Sequence of the second protein:
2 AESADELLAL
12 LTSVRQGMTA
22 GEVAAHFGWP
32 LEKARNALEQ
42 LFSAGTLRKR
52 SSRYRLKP

Sequence of the first protein:
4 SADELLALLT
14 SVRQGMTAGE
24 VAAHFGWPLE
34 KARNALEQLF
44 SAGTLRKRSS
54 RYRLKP

The following describes two proteins that form a bound complex.

Interface contacts:
Residue R54 in the second protein contacts residue M19 in the first protein (closest heavy-atom distance 3.4 Å).
Residue R54 in the second protein contacts residue Q17 in the first protein (closest heavy-atom distance 3.5 Å).
Residue K58 in the second protein contacts residue R49 in the first protein (closest heavy-atom distance 3.9 Å).
Residue K50 in the second protein interacts with residue Y55 in the first protein (closest heavy-atom distance 3.5 Å).
Residue G18 in the second protein interacts with residue R56 in the first protein (closest heavy-atom distance 3.9 Å).
Residue S53 in the second protein is in contact with residue R51 in the first protein (closest heavy-atom distance 3.1 Å).
Residue R49 in the second protein is in contact with residue K58 in the first protein (closest heavy-atom distance 4.0 Å).
Residue R49 in the second protein interacts with residue P59 in the first protein (closest heavy-atom distance 4.0 Å).
Residue T20 in the second protein interacts with residue R54 in the first protein (closest heavy-atom distance 3.5 Å).
Residue R54 in the second protein contacts residue G18 in the first protein (closest heavy-atom distance 3.1 Å).
Residue E23 in the second protein interacts with residue R54 in the first protein (closest heavy-atom distance 3.0 Å).
Residue G18 in the second protein contacts residue Y55 in the first protein (closest heavy-atom distance 3.4 Å).
Residue Y55 in the second protein is in contact with residue L12 in the first protein (closest heavy-atom distance 3.8 Å).
Residue G46 in the second protein contacts residue K58 in the first protein (closest heavy-atom distance 3.2 Å).
Residue R49 in the second protein is in contact with residue R56 in the first protein (closest heavy-atom distance 2.8 Å).
Residue R49 in the second protein is in contact with residue R54 in the first protein (closest heavy-atom distance 3.9 Å).
Residue V15 in the second protein interacts with residue R56 in the first protein (closest heavy-atom distance 3.6 Å).
Residue L57 in the second protein is in contact with residue L48 in the first protein (closest heavy-atom distance 3.8 Å).
Residue Y55 in the second protein interacts with residue E40 in the first protein (closest heavy-atom distance 2.5 Å).
Residue M19 in the second protein interacts with residue R54 in the first protein (closest heavy-atom distance 3.3 Å).
Residue G18 in the second protein interacts with residue R54 in the first protein (closest heavy-atom distance 3.1 Å).
Residue K58 in the second protein is in contact with residue T47 in the first protein (closest heavy-atom distance 3.1 Å).
Residue S53 in the second protein interacts with residue S53 in the first protein (closest heavy-atom distance 3.0 Å).
Residue T20 in the second protein is in contact with residue S53 in the first protein (closest heavy-atom distance 3.6 Å).
Residue L57 in the second protein interacts with residue T47 in the first protein (closest heavy-atom distance 3.9 Å).
Residue R49 in the second protein is in contact with residue Y55 in the first protein (closest heavy-atom distance 3.1 Å).
Residue Y55 in the second protein interacts with residue K50 in the first protein (closest heavy-atom distance 3.5 Å).
Residue R51 in the second protein contacts residue R54 in the first protein (closest heavy-atom distance 2.8 Å).
Residue R56 in the second protein contacts residue R49 in the first protein (closest heavy-atom distance 2.8 Å).
Residue L48 in the second protein interacts with residue R56 in the first protein (closest heavy-atom distance 3.2 Å).
Residue T47 in the second protein interacts with residue K58 in the first protein (closest heavy-atom distance 3.4 Å).
Residue L48 in the second protein is in contact with residue Y55 in the first protein (closest heavy-atom distance 4.0 Å).
Residue Y55 in the second protein contacts residue M19 in the first protein (closest heavy-atom distance 2.8 Å).
Residue M19 in the second protein is in contact with residue Y55 in the first protein (closest heavy-atom distance 2.8 Å).
Residue K50 in the second protein interacts with residue S53 in the first protein (closest heavy-atom distance 3.7 Å).
Residue R54 in the second protein contacts residue R49 in the first protein (closest heavy-atom distance 4.0 Å).
Residue R51 in the second protein interacts with residue S53 in the first protein (closest heavy-atom distance 3.2 Å).
Residue R56 in the second protein is in contact with residue G18 in the first protein (closest heavy-atom distance 3.7 Å).
Residue L57 in the second protein interacts with residue T13 in the first protein (closest heavy-atom distance 4.0 Å).
Residue Y55 in the second protein is in contact with residue L39 in the first protein (closest heavy-atom distance 3.7 Å).
Residue S52 in the second protein contacts residue S53 in the first protein (closest heavy-atom distance 3.7 Å).
Residue K50 in the second protein contacts residue R54 in the first protein (closest heavy-atom distance 3.3 Å).
Residue K58 in the second protein is in contact with residue G46 in the first protein (closest heavy-atom distance 3.3 Å).
Residue S53 in the second protein contacts residue T20 in the first protein (closest heavy-atom distance 3.5 Å).
Residue Y55 in the second protein contacts residue R49 in the first protein (closest heavy-atom distance 3.3 Å).
Residue R54 in the second protein contacts residue T20 in the first protein (closest heavy-atom distance 3.5 Å).
Residue L48 in the second protein interacts with residue L57 in the first protein (closest heavy-atom distance 3.8 Å).
Residue E40 in the second protein is in contact with residue Y55 in the first protein (closest heavy-atom distance 2.4 Å).
Residue T47 in the second protein interacts with residue L57 in the first protein (closest heavy-atom distance 3.9 Å).
Residue V15 in the second protein is in contact with residue L57 in the first protein (closest heavy-atom distance 2.9 Å).
Residue Y55 in the second protein interacts with residue G18 in the first protein (closest heavy-atom distance 3.1 Å).
Residue M19 in the second protein is in contact with residue S53 in the first protein (closest heavy-atom distance 4.0 Å).
Residue L39 in the second protein interacts with residue Y55 in the first protein (closest heavy-atom distance 3.8 Å).
Residue R54 in the second protein is in contact with residue R51 in the first protein (closest heavy-atom distance 2.9 Å).
Residue R56 in the second protein contacts residue L48 in the first protein (closest heavy-atom distance 3.2 Å).
Residue R54 in the second protein contacts residue E23 in the first protein (closest heavy-atom distance 2.8 Å).
Residue R54 in the second protein is in contact with residue K50 in the first protein (closest heavy-atom distance 3.4 Å).
Residue R16 in the second protein contacts residue R56 in the first protein (closest heavy-atom distance 3.6 Å).
Residue R51 in the second protein interacts with residue R56 in the first protein (closest heavy-atom distance 3.5 Å).
Residue L57 in the second protein contacts residue L12 in the first protein (closest heavy-atom distance 3.3 Å).